These two protein chains interact to form a complex.

Interface contacts:
Residue E72 in the second protein interacts with residue K73 in the first protein (closest heavy-atom distance 3.9 Å).
Residue V160 in the second protein is in contact with residue G209 in the first protein (closest heavy-atom distance 3.6 Å).
Residue E57 in the second protein is in contact with residue T60 in the first protein (closest heavy-atom distance 3.7 Å).
Residue A158 in the second protein interacts with residue S210 in the first protein (closest heavy-atom distance 3.1 Å).
Residue I232 in the second protein contacts residue I97 in the first protein (closest heavy-atom distance 4.0 Å).
Residue I231 in the second protein is in contact with residue V206 in the first protein (closest heavy-atom distance 3.3 Å).
Residue Q43 in the second protein contacts residue N55 in the first protein (closest heavy-atom distance 3.3 Å).
Residue F36 in the second protein contacts residue S66 in the first protein (closest heavy-atom distance 3.7 Å).
Residue L78 in the second protein is in contact with residue L78 in the first protein (closest heavy-atom distance 3.6 Å).
Residue T162 in the second protein is in contact with residue D216 in the first protein (closest heavy-atom distance 3.6 Å).
Residue N75 in the second protein interacts with residue G70 in the first protein (closest heavy-atom distance 3.6 Å).
Residue F36 in the second protein interacts with residue A63 in the first protein (closest heavy-atom distance 3.5 Å).
Residue I232 in the second protein contacts residue Q204 in the first protein (closest heavy-atom distance 3.3 Å).
Residue I71 in the second protein is in contact with residue L74 in the first protein (closest heavy-atom distance 4.0 Å).
Residue L39 in the second protein interacts with residue T59 in the first protein (closest heavy-atom distance 3.4 Å).
Residue R229 in the second protein is in contact with residue V206 in the first protein (closest heavy-atom distance 3.6 Å).
Residue L225 in the second protein interacts with residue N87 in the first protein (closest heavy-atom distance 3.6 Å).
Residue L225 in the second protein is in contact with residue L91 in the first protein (closest heavy-atom distance 3.8 Å).
Residue Q89 in the second protein is in contact with residue S88 in the first protein (closest heavy-atom distance 3.0 Å).
Residue Q64 in the second protein interacts with residue A63 in the first protein (closest heavy-atom distance 3.6 Å).
Residue Q230 in the second protein is in contact with residue V206 in the first protein (closest heavy-atom distance 3.1 Å).
Residue I231 in the second protein contacts residue Q204 in the first protein (closest heavy-atom distance 3.9 Å).
Residue Q230 in the second protein interacts with residue D216 in the first protein (closest heavy-atom distance 2.9 Å).
Residue Q92 in the second protein is in contact with residue Q92 in the first protein (closest heavy-atom distance 2.7 Å).
Residue N75 in the second protein is in contact with residue L74 in the first protein (closest heavy-atom distance 3.1 Å).
Residue G159 in the second protein is in contact with residue G209 in the first protein (closest heavy-atom distance 3.7 Å).
Residue Q43 in the second protein interacts with residue N56 in the first protein (closest heavy-atom distance 3.3 Å).
Residue N46 in the second protein contacts residue N55 in the first protein (closest heavy-atom distance 3.7 Å).
Residue S82 in the second protein is in contact with residue I81 in the first protein (closest heavy-atom distance 3.7 Å).
Residue L53 in the second protein is in contact with residue N56 in the first protein (closest heavy-atom distance 3.6 Å).
Residue G159 in the second protein interacts with residue S210 in the first protein (closest heavy-atom distance 3.1 Å).
Residue V160 in the second protein interacts with residue T207 in the first protein (closest heavy-atom distance 3.2 Å).
Residue D86 in the second protein is in contact with residue Q84 in the first protein (closest heavy-atom distance 3.9 Å).
Residue Q43 in the second protein interacts with residue T59 in the first protein (closest heavy-atom distance 3.3 Å).
Residue Q230 in the second protein interacts with residue T207 in the first protein (closest heavy-atom distance 2.7 Å).
Residue Q64 in the second protein is in contact with residue T67 in the first protein (closest heavy-atom distance 2.7 Å).
Residue V68 in the second protein is in contact with residue T67 in the first protein (closest heavy-atom distance 3.5 Å).
Residue Q43 in the second protein interacts with residue E57 in the first protein (closest heavy-atom distance 3.4 Å).
Residue Q89 in the second protein contacts residue N87 in the first protein (closest heavy-atom distance 3.1 Å).
Residue I231 in the second protein contacts residue G205 in the first protein (closest heavy-atom distance 3.2 Å).
Residue I85 in the second protein contacts residue I81 in the first protein (closest heavy-atom distance 4.0 Å).
Residue D226 in the second protein interacts with residue N87 in the first protein (closest heavy-atom distance 3.4 Å).
Residue Q61 in the second protein contacts residue T60 in the first protein (closest heavy-atom distance 3.3 Å).
Residue R229 in the second protein interacts with residue T207 in the first protein (closest heavy-atom distance 3.3 Å).
Residue V228 in the second protein contacts residue K208 in the first protein (closest heavy-atom distance 3.5 Å).
Residue Q61 in the second protein interacts with residue T59 in the first protein (closest heavy-atom distance 3.3 Å).
Residue L39 in the second protein contacts residue L62 in the first protein (closest heavy-atom distance 3.7 Å).
Residue N51 in the second protein is in contact with residue Q54 in the first protein (closest heavy-atom distance 3.8 Å).
Residue N75 in the second protein interacts with residue K73 in the first protein (closest heavy-atom distance 3.3 Å).
Residue Q43 in the second protein interacts with residue L58 in the first protein (closest heavy-atom distance 3.8 Å).
Residue L78 in the second protein is in contact with residue T77 in the first protein (closest heavy-atom distance 3.6 Å).
Residue V68 in the second protein is in contact with residue A63 in the first protein (closest heavy-atom distance 3.3 Å).
Residue Q89 in the second protein interacts with residue Q84 in the first protein (closest heavy-atom distance 3.9 Å).
Residue R229 in the second protein is in contact with residue N87 in the first protein (closest heavy-atom distance 3.8 Å).
Residue V160 in the second protein interacts with residue K208 in the first protein (closest heavy-atom distance 3.2 Å).
Residue I71 in the second protein is in contact with residue G70 in the first protein (closest heavy-atom distance 3.6 Å).
Residue I231 in the second protein contacts residue I97 in the first protein (closest heavy-atom distance 3.6 Å).
Residue I85 in the second protein contacts residue Q84 in the first protein (closest heavy-atom distance 3.2 Å).
Residue S82 in the second protein interacts with residue Q84 in the first protein (closest heavy-atom distance 3.4 Å).
Residue R229 in the second protein is in contact with residue K208 in the first protein (closest heavy-atom distance 2.5 Å).

Sequence of the first protein:
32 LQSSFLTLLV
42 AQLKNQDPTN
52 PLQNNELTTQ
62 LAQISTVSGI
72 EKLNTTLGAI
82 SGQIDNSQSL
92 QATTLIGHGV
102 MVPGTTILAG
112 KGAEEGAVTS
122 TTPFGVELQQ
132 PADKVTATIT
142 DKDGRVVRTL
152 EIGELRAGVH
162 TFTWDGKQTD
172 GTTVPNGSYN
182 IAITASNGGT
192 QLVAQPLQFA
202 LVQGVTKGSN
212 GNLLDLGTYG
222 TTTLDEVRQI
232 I

Sequence of the second protein:
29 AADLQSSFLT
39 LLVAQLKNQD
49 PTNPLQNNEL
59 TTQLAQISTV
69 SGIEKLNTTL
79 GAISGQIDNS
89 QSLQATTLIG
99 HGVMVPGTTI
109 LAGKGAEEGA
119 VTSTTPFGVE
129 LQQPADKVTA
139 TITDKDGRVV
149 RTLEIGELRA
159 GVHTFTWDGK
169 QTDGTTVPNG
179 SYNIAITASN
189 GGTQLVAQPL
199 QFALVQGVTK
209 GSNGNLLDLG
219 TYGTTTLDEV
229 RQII